This data describes a binding interaction between two proteins.

Sequence of the second protein:
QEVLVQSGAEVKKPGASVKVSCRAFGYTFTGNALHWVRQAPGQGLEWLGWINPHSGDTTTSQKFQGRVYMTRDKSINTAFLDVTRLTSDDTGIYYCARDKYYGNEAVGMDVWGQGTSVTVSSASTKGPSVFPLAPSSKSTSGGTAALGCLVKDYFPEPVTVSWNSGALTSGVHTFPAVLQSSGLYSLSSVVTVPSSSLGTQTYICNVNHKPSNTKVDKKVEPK

Sequence of the first protein:
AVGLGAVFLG

Contacts between the two chains:
Residue E105 in the second protein interacts with residue A1 in the first protein (closest heavy-atom distance 3.5 Å).
Residue N104 in the second protein contacts residue G3 in the first protein (closest heavy-atom distance 3.4 Å).
Residue Y101 in the second protein contacts residue V7 in the first protein (closest heavy-atom distance 3.5 Å).
Residue T30 in the second protein interacts with residue V7 in the first protein (closest heavy-atom distance 3.2 Å).
Residue N32 in the second protein interacts with residue V7 in the first protein (closest heavy-atom distance 4.4 Å).
Residue S55 in the second protein is in contact with residue L4 in the first protein (closest heavy-atom distance 4.5 Å).
Residue A33 in the second protein interacts with residue V7 in the first protein (closest heavy-atom distance 4.7 Å).
Residue A106 in the second protein contacts residue A1 in the first protein (closest heavy-atom distance 3.6 Å).
Residue N104 in the second protein contacts residue V2 in the first protein (closest heavy-atom distance 4.4 Å).
Residue N52 in the second protein contacts residue V7 in the first protein (closest heavy-atom distance 3.4 Å).
Residue H54 in the second protein interacts with residue V7 in the first protein (closest heavy-atom distance 3.9 Å).
Residue Y101 in the second protein interacts with residue G5 in the first protein (closest heavy-atom distance 2.7 Å).
Residue H54 in the second protein interacts with residue F8 in the first protein (closest heavy-atom distance 3.9 Å).
Residue N104 in the second protein is in contact with residue V7 in the first protein (closest heavy-atom distance 3.8 Å).
Residue A106 in the second protein contacts residue V2 in the first protein (closest heavy-atom distance 2.8 Å).
Residue N104 in the second protein contacts residue L4 in the first protein (closest heavy-atom distance 3.9 Å).
Residue G31 in the second protein is in contact with residue F8 in the first protein (closest heavy-atom distance 3.4 Å).
Residue W50 in the second protein contacts residue L4 in the first protein (closest heavy-atom distance 3.6 Å).
Residue I51 in the second protein interacts with residue L4 in the first protein (closest heavy-atom distance 3.6 Å).
Residue A33 in the second protein contacts residue L4 in the first protein (closest heavy-atom distance 4.8 Å).
Residue S55 in the second protein is in contact with residue A6 in the first protein (closest heavy-atom distance 5.0 Å).
Residue Y101 in the second protein contacts residue G3 in the first protein (closest heavy-atom distance 4.2 Å).
Residue D57 in the second protein contacts residue L4 in the first protein (closest heavy-atom distance 3.7 Å).
Residue G31 in the second protein is in contact with residue V7 in the first protein (closest heavy-atom distance 3.2 Å).
Residue Y101 in the second protein contacts residue L4 in the first protein (closest heavy-atom distance 3.0 Å).
Residue N52 in the second protein is in contact with residue L4 in the first protein (closest heavy-atom distance 2.9 Å).
Residue N52 in the second protein is in contact with residue G5 in the first protein (closest heavy-atom distance 3.4 Å).
Residue Y101 in the second protein interacts with residue A6 in the first protein (closest heavy-atom distance 4.9 Å).
Residue E105 in the second protein is in contact with residue V2 in the first protein (closest heavy-atom distance 3.1 Å).
Residue T28 in the second protein contacts residue F8 in the first protein (closest heavy-atom distance 3.8 Å).
Residue E105 in the second protein interacts with residue G3 in the first protein (closest heavy-atom distance 4.0 Å).
Residue H54 in the second protein contacts residue A6 in the first protein (closest heavy-atom distance 3.6 Å).
Residue T58 in the second protein contacts residue L4 in the first protein (closest heavy-atom distance 4.0 Å).
Residue A106 in the second protein is in contact with residue G3 in the first protein (closest heavy-atom distance 4.8 Å).
Residue N52 in the second protein interacts with residue A6 in the first protein (closest heavy-atom distance 3.0 Å).
Residue W50 in the second protein contacts residue G3 in the first protein (closest heavy-atom distance 3.8 Å).
Residue N104 in the second protein interacts with residue A6 in the first protein (closest heavy-atom distance 3.5 Å).
Residue W50 in the second protein is in contact with residue V2 in the first protein (closest heavy-atom distance 3.8 Å).
Residue N104 in the second protein contacts residue G5 in the first protein (closest heavy-atom distance 3.5 Å).
Residue T30 in the second protein contacts residue F8 in the first protein (closest heavy-atom distance 3.0 Å).
Residue T59 in the second protein interacts with residue L4 in the first protein (closest heavy-atom distance 3.5 Å).